Sequence of protein 1:
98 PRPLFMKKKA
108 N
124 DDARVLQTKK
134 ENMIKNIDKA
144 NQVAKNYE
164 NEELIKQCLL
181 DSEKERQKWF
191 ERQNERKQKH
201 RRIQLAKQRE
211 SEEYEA

These two protein chains interact to form a complex.

Interface contacts:
Residue T232 in protein 2 interacts with residue E213 in protein 1 (closest heavy-atom distance 2.7 Å).
Residue R231 in protein 2 is in contact with residue E213 in protein 1 (closest heavy-atom distance 5.0 Å).
Residue D230 in protein 2 interacts with residue E213 in protein 1 (closest heavy-atom distance 3.3 Å).
Residue T232 in protein 2 interacts with residue R209 in protein 1 (closest heavy-atom distance 4.6 Å).
Residue D230 in protein 2 interacts with residue A216 in protein 1 (closest heavy-atom distance 4.3 Å).

Sequence of protein 2:
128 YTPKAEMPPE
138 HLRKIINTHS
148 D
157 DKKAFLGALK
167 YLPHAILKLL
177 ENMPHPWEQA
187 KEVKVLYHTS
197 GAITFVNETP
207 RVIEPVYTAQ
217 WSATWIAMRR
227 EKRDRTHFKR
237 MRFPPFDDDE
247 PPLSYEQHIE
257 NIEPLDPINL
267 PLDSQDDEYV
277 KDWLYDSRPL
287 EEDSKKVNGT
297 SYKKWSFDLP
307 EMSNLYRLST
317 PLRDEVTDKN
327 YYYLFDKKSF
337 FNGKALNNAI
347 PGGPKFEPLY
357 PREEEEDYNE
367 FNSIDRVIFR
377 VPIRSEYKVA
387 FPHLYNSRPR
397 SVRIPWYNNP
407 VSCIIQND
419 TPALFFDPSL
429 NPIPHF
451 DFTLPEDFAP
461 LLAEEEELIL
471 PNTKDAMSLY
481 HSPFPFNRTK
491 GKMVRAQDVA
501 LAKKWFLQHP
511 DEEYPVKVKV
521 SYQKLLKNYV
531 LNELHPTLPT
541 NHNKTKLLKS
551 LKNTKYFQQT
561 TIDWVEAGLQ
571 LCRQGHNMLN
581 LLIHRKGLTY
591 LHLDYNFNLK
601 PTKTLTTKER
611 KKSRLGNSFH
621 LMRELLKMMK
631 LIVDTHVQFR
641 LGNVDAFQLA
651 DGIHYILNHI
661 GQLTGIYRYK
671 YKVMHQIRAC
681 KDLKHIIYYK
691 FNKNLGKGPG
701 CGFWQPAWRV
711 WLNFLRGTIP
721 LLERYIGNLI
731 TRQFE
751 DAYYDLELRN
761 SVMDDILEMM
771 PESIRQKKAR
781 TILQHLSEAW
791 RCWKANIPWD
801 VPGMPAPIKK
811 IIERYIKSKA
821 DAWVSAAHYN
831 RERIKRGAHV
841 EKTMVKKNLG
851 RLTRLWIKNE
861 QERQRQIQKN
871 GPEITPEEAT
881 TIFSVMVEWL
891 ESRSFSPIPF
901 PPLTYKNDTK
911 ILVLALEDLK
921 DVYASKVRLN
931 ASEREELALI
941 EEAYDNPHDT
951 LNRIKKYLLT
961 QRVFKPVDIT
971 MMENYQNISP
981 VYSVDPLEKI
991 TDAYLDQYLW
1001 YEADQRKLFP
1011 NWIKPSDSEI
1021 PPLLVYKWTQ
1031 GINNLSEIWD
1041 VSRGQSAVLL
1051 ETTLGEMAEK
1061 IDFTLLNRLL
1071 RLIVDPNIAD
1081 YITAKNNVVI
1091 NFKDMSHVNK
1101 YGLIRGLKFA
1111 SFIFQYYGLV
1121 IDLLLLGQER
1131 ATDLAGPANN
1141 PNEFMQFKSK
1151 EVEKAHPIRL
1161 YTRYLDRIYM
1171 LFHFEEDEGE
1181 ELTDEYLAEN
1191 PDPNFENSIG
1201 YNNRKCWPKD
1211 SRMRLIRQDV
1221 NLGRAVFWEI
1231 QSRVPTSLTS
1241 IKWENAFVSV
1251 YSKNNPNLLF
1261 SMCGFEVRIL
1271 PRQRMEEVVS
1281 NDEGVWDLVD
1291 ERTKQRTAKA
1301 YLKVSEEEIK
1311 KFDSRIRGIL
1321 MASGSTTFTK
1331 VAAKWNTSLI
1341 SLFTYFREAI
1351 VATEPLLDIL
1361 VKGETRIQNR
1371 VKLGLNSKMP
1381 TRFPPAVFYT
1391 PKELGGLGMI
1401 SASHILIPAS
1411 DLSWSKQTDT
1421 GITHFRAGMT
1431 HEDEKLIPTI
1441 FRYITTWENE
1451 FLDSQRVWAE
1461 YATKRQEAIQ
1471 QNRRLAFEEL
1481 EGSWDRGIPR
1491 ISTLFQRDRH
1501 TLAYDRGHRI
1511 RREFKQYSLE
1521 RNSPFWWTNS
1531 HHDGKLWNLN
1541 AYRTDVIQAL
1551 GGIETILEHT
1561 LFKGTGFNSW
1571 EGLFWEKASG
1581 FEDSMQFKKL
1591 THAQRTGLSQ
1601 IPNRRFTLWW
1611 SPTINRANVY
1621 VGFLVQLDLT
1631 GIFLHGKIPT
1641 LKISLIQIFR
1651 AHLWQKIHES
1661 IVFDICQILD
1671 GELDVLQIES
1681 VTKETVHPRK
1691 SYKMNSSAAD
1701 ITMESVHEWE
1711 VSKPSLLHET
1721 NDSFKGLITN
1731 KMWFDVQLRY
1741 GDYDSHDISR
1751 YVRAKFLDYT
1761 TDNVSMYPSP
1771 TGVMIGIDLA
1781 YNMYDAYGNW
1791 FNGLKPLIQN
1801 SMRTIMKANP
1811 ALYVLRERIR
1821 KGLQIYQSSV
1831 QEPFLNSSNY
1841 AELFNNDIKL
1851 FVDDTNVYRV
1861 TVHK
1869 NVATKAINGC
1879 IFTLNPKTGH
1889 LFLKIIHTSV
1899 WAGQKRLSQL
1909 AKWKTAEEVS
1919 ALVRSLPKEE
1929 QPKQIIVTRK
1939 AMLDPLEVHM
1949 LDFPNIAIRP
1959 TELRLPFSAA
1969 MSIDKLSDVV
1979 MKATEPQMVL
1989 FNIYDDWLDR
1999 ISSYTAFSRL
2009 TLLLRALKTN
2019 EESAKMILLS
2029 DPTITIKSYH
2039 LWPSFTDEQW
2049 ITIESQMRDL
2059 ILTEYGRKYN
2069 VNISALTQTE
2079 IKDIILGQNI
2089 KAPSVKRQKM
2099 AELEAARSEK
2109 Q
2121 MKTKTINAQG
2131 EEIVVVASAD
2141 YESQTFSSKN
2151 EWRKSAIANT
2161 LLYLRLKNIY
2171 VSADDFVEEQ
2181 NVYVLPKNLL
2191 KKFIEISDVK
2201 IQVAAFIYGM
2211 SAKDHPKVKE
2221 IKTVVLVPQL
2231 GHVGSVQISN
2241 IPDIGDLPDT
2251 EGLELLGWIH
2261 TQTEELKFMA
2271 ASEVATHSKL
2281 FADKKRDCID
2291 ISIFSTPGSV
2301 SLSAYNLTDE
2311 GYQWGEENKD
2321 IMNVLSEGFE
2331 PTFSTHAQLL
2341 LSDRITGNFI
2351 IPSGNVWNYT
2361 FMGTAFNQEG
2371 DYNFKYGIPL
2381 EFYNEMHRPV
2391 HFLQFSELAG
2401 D